Sequence of the first protein:
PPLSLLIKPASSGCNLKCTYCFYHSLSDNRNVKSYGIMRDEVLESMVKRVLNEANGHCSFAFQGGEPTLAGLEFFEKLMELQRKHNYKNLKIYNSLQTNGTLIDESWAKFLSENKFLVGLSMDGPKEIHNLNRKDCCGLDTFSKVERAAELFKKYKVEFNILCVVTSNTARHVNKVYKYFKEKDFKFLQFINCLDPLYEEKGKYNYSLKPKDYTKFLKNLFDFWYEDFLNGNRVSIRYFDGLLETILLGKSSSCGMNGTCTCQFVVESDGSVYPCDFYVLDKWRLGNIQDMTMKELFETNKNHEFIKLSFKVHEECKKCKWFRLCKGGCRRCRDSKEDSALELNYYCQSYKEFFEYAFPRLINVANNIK

Contacts between the two chains:
Residue N161 in the first protein contacts residue R11 in the second protein (closest heavy-atom distance 2.8 Å).
Residue N161 in the first protein is in contact with residue A10 in the second protein (closest heavy-atom distance 2.8 Å).
Residue S253 in the first protein is in contact with residue S4 in the second protein (closest heavy-atom distance 2.9 Å).
Residue L97 in the first protein is in contact with residue P9 in the second protein (closest heavy-atom distance 3.8 Å).
Residue Q190 in the first protein contacts residue P5 in the second protein (closest heavy-atom distance 4.8 Å).
Residue R238 in the first protein interacts with residue P5 in the second protein (closest heavy-atom distance 2.8 Å).
Residue Q98 in the first protein interacts with residue P9 in the second protein (closest heavy-atom distance 3.6 Å).
Residue V119 in the first protein is in contact with residue P9 in the second protein (closest heavy-atom distance 3.8 Å).
Residue S5 in the first protein interacts with residue T3 in the second protein (closest heavy-atom distance 4.7 Å).
Residue D277 in the first protein is in contact with residue C7 in the second protein (closest heavy-atom distance 3.9 Å).
Residue L163 in the first protein is in contact with residue A8 in the second protein (closest heavy-atom distance 4.4 Å).
Residue Q190 in the first protein is in contact with residue P9 in the second protein (closest heavy-atom distance 4.8 Å).
Residue C330 in the first protein interacts with residue M6 in the second protein (closest heavy-atom distance 4.1 Å).
Residue S96 in the first protein is in contact with residue P9 in the second protein (closest heavy-atom distance 3.9 Å).
Residue A62 in the first protein is in contact with residue A8 in the second protein (closest heavy-atom distance 5.0 Å).
Residue T262 in the first protein interacts with residue T3 in the second protein (closest heavy-atom distance 4.0 Å).
Residue C255 in the first protein is in contact with residue M6 in the second protein (closest heavy-atom distance 3.7 Å).
Residue G256 in the first protein contacts residue M6 in the second protein (closest heavy-atom distance 4.5 Å).
Residue F188 in the first protein is in contact with residue R11 in the second protein (closest heavy-atom distance 3.4 Å).
Residue S253 in the first protein interacts with residue S12 in the second protein (closest heavy-atom distance 3.4 Å).
Residue S5 in the first protein is in contact with residue P5 in the second protein (closest heavy-atom distance 5.0 Å).
Residue Q264 in the first protein interacts with residue M6 in the second protein (closest heavy-atom distance 4.6 Å).
Residue Q190 in the first protein contacts residue C7 in the second protein (closest heavy-atom distance 4.6 Å).
Residue L163 in the first protein is in contact with residue P9 in the second protein (closest heavy-atom distance 4.5 Å).
Residue L163 in the first protein is in contact with residue C7 in the second protein (closest heavy-atom distance 4.5 Å).
Residue Q98 in the first protein is in contact with residue A8 in the second protein (closest heavy-atom distance 4.3 Å).
Residue S254 in the first protein contacts residue S4 in the second protein (closest heavy-atom distance 4.0 Å).
Residue N258 in the first protein is in contact with residue T3 in the second protein (closest heavy-atom distance 3.5 Å).
Residue R238 in the first protein interacts with residue S4 in the second protein (closest heavy-atom distance 2.2 Å).
Residue Q264 in the first protein contacts residue P5 in the second protein (closest heavy-atom distance 3.8 Å).
Residue I192 in the first protein interacts with residue C7 in the second protein (closest heavy-atom distance 4.0 Å).
Residue R238 in the first protein is in contact with residue M6 in the second protein (closest heavy-atom distance 3.5 Å).
Residue L118 in the first protein interacts with residue A10 in the second protein (closest heavy-atom distance 3.9 Å).
Residue C255 in the first protein contacts residue P5 in the second protein (closest heavy-atom distance 4.5 Å).
Residue R238 in the first protein contacts residue A10 in the second protein (closest heavy-atom distance 3.5 Å).
Residue L118 in the first protein contacts residue P9 in the second protein (closest heavy-atom distance 3.7 Å).
Residue S253 in the first protein contacts residue T3 in the second protein (closest heavy-atom distance 3.2 Å).
Residue L118 in the first protein contacts residue R11 in the second protein (closest heavy-atom distance 3.8 Å).
Residue F278 in the first protein contacts residue M6 in the second protein (closest heavy-atom distance 4.0 Å).
Residue Q190 in the first protein contacts residue A10 in the second protein (closest heavy-atom distance 4.9 Å).
Residue Q190 in the first protein is in contact with residue M6 in the second protein (closest heavy-atom distance 2.4 Å).
Residue Q98 in the first protein contacts residue C7 in the second protein (closest heavy-atom distance 3.9 Å).
Residue L7 in the first protein contacts residue P5 in the second protein (closest heavy-atom distance 4.0 Å).
Residue C255 in the first protein interacts with residue T3 in the second protein (closest heavy-atom distance 3.6 Å).
Residue E159 in the first protein contacts residue R11 in the second protein (closest heavy-atom distance 2.9 Å).
Residue N193 in the first protein contacts residue M6 in the second protein (closest heavy-atom distance 4.4 Å).
Residue R238 in the first protein contacts residue A8 in the second protein (closest heavy-atom distance 3.5 Å).
Residue G120 in the first protein contacts residue P9 in the second protein (closest heavy-atom distance 3.6 Å).
Residue I192 in the first protein interacts with residue M6 in the second protein (closest heavy-atom distance 4.1 Å).
Residue E245 in the first protein contacts residue S12 in the second protein (closest heavy-atom distance 3.4 Å).
Residue F278 in the first protein interacts with residue C7 in the second protein (closest heavy-atom distance 4.2 Å).
Residue N161 in the first protein is in contact with residue P9 in the second protein (closest heavy-atom distance 4.5 Å).
Residue F160 in the first protein interacts with residue R11 in the second protein (closest heavy-atom distance 3.0 Å).
Residue Q64 in the first protein contacts residue C7 in the second protein (closest heavy-atom distance 3.1 Å).
Residue Y24 in the first protein contacts residue C7 in the second protein (closest heavy-atom distance 3.8 Å).
Residue L163 in the first protein interacts with residue M6 in the second protein (closest heavy-atom distance 4.2 Å).
Residue S252 in the first protein interacts with residue T3 in the second protein (closest heavy-atom distance 3.6 Å).
Residue S254 in the first protein is in contact with residue T3 in the second protein (closest heavy-atom distance 4.0 Å).
Residue C255 in the first protein interacts with residue S4 in the second protein (closest heavy-atom distance 3.0 Å).
Residue Q190 in the first protein is in contact with residue A8 in the second protein (closest heavy-atom distance 3.2 Å).

Sequence of the second protein:
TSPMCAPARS

This data describes a binding interaction between two proteins.